Contacts between the two chains:
Residue V55 in the first protein is in contact with residue P5 in the second protein (closest heavy-atom distance 3.4 Å).
Residue L33 in the first protein interacts with residue S21 in the second protein (closest heavy-atom distance 4.0 Å).
Residue V49 in the first protein is in contact with residue K27 in the second protein (closest heavy-atom distance 2.6 Å).
Residue S13 in the first protein contacts residue Q4 in the second protein (closest heavy-atom distance 4.8 Å).
Residue E20 in the first protein is in contact with residue K27 in the second protein (closest heavy-atom distance 3.2 Å).
Residue F56 in the first protein is in contact with residue Q4 in the second protein (closest heavy-atom distance 3.9 Å).
Residue W40 in the first protein interacts with residue R10 in the second protein (closest heavy-atom distance 3.4 Å).
Residue I51 in the first protein contacts residue R10 in the second protein (closest heavy-atom distance 4.6 Å).
Residue F12 in the first protein interacts with residue K2 in the second protein (closest heavy-atom distance 4.1 Å).
Residue V55 in the first protein interacts with residue P8 in the second protein (closest heavy-atom distance 4.9 Å).
Residue N37 in the first protein is in contact with residue R19 in the second protein (closest heavy-atom distance 4.7 Å).
Residue S34 in the first protein is in contact with residue R19 in the second protein (closest heavy-atom distance 4.3 Å).
Residue W40 in the first protein is in contact with residue P11 in the second protein (closest heavy-atom distance 2.9 Å).
Residue I51 in the first protein is in contact with residue C20 in the second protein (closest heavy-atom distance 3.3 Å).
Residue V36 in the first protein interacts with residue C20 in the second protein (closest heavy-atom distance 3.1 Å).
Residue G43 in the first protein interacts with residue T24 in the second protein (closest heavy-atom distance 4.6 Å).
Residue W40 in the first protein is in contact with residue P9 in the second protein (closest heavy-atom distance 4.6 Å).
Residue N37 in the first protein is in contact with residue L15 in the second protein (closest heavy-atom distance 3.2 Å).
Residue P53 in the first protein contacts residue V7 in the second protein (closest heavy-atom distance 3.6 Å).
Residue F56 in the first protein interacts with residue V7 in the second protein (closest heavy-atom distance 3.5 Å).
Residue L41 in the first protein interacts with residue C20 in the second protein (closest heavy-atom distance 4.8 Å).
Residue E20 in the first protein interacts with residue T24 in the second protein (closest heavy-atom distance 4.1 Å).
Residue G50 in the first protein is in contact with residue K27 in the second protein (closest heavy-atom distance 4.6 Å).
Residue E42 in the first protein is in contact with residue S21 in the second protein (closest heavy-atom distance 3.3 Å).
Residue P53 in the first protein is in contact with residue P8 in the second protein (closest heavy-atom distance 4.5 Å).
Residue N37 in the first protein contacts residue P11 in the second protein (closest heavy-atom distance 3.2 Å).
Residue E42 in the first protein is in contact with residue T24 in the second protein (closest heavy-atom distance 3.7 Å).
Residue G50 in the first protein contacts residue T24 in the second protein (closest heavy-atom distance 3.0 Å).
Residue F12 in the first protein is in contact with residue Q4 in the second protein (closest heavy-atom distance 3.4 Å).
Residue V36 in the first protein interacts with residue L15 in the second protein (closest heavy-atom distance 3.2 Å).
Residue F56 in the first protein contacts residue P5 in the second protein (closest heavy-atom distance 2.9 Å).
Residue P19 in the first protein is in contact with residue K27 in the second protein (closest heavy-atom distance 3.5 Å).
Residue W40 in the first protein is in contact with residue P8 in the second protein (closest heavy-atom distance 3.4 Å).
Residue D21 in the first protein interacts with residue R10 in the second protein (closest heavy-atom distance 3.6 Å).
Residue V36 in the first protein is in contact with residue R19 in the second protein (closest heavy-atom distance 2.7 Å).
Residue Y14 in the first protein interacts with residue V7 in the second protein (closest heavy-atom distance 3.2 Å).
Residue V36 in the first protein is in contact with residue I16 in the second protein (closest heavy-atom distance 3.1 Å).
Residue G50 in the first protein contacts residue C20 in the second protein (closest heavy-atom distance 4.9 Å).
Residue V49 in the first protein contacts residue T24 in the second protein (closest heavy-atom distance 2.7 Å).
Residue E20 in the first protein interacts with residue L28 in the second protein (closest heavy-atom distance 3.2 Å).
Residue E42 in the first protein is in contact with residue C20 in the second protein (closest heavy-atom distance 3.2 Å).
Residue W40 in the first protein interacts with residue V7 in the second protein (closest heavy-atom distance 3.4 Å).
Residue E42 in the first protein interacts with residue R19 in the second protein (closest heavy-atom distance 4.3 Å).
Residue V49 in the first protein is in contact with residue S21 in the second protein (closest heavy-atom distance 4.4 Å).
Residue I51 in the first protein contacts residue I16 in the second protein (closest heavy-atom distance 4.0 Å).
Residue F12 in the first protein contacts residue P5 in the second protein (closest heavy-atom distance 3.2 Å).
Residue I51 in the first protein interacts with residue T24 in the second protein (closest heavy-atom distance 3.7 Å).
Residue F12 in the first protein interacts with residue P3 in the second protein (closest heavy-atom distance 4.3 Å).
Residue V49 in the first protein interacts with residue S23 in the second protein (closest heavy-atom distance 2.8 Å).
Residue E20 in the first protein contacts residue R10 in the second protein (closest heavy-atom distance 4.7 Å).
Residue K35 in the first protein contacts residue R19 in the second protein (closest heavy-atom distance 3.2 Å).
Residue V36 in the first protein contacts residue P11 in the second protein (closest heavy-atom distance 4.1 Å).

These two protein chains interact to form a complex.

Sequence of the second protein:
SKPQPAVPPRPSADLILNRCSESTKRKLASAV

Sequence of the first protein:
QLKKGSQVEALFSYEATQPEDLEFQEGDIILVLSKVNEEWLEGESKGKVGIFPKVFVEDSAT